The following describes two proteins that form a bound complex.

Residue-level contacts at the interface:
Residue W37 in chain A contacts residue P7 in chain B (closest heavy-atom distance 3.0 Å).
Residue Y53 in chain A interacts with residue P2 in chain B (closest heavy-atom distance 3.6 Å).
Residue N52 in chain A interacts with residue P6 in chain B (closest heavy-atom distance 3.5 Å).
Residue N52 in chain A contacts residue P3 in chain B (closest heavy-atom distance 3.3 Å).
Residue N52 in chain A contacts residue V5 in chain B (closest heavy-atom distance 5.0 Å).
Residue P50 in chain A interacts with residue P6 in chain B (closest heavy-atom distance 3.4 Å).
Residue Y53 in chain A is in contact with residue V5 in chain B (closest heavy-atom distance 3.6 Å).
Residue N36 in chain A contacts residue P6 in chain B (closest heavy-atom distance 4.1 Å).
Residue W37 in chain A is in contact with residue P6 in chain B (closest heavy-atom distance 3.0 Å).
Residue N12 in chain A interacts with residue R8 in chain B (closest heavy-atom distance 4.9 Å).
Residue P13 in chain A interacts with residue R8 in chain B (closest heavy-atom distance 4.8 Å).
Residue P50 in chain A is in contact with residue V5 in chain B (closest heavy-atom distance 3.8 Å).
Residue Y53 in chain A interacts with residue P4 in chain B (closest heavy-atom distance 4.5 Å).
Residue W37 in chain A contacts residue V5 in chain B (closest heavy-atom distance 3.4 Å).
Residue Y53 in chain A is in contact with residue P3 in chain B (closest heavy-atom distance 2.6 Å).
Residue E15 in chain A is in contact with residue R8 in chain B (closest heavy-atom distance 3.9 Å).
Residue F9 in chain A is in contact with residue P3 in chain B (closest heavy-atom distance 3.4 Å).
Residue F11 in chain A contacts residue R8 in chain B (closest heavy-atom distance 4.2 Å).
Residue Q14 in chain A contacts residue R8 in chain B (closest heavy-atom distance 3.0 Å).
Residue E18 in chain A interacts with residue R8 in chain B (closest heavy-atom distance 2.7 Å).
Residue F9 in chain A is in contact with residue P2 in chain B (closest heavy-atom distance 3.9 Å).
Residue N52 in chain A interacts with residue P4 in chain B (closest heavy-atom distance 3.3 Å).
Residue W37 in chain A is in contact with residue R8 in chain B (closest heavy-atom distance 3.4 Å).
Residue F11 in chain A interacts with residue V5 in chain B (closest heavy-atom distance 3.9 Å).

Sequence of chain B:
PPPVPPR

Sequence of chain A:
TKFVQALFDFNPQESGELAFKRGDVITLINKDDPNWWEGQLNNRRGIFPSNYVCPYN